Interface contacts:
Residue S65 in chain A is in contact with residue F16 in chain B (closest heavy-atom distance 3.5 Å).
Residue R357 in chain A is in contact with residue K2 in chain B (closest heavy-atom distance 2.9 Å).
Residue I429 in chain A interacts with residue K2 in chain B (closest heavy-atom distance 2.5 Å).
Residue P353 in chain A is in contact with residue L5 in chain B (closest heavy-atom distance 3.7 Å).
Residue Y236 in chain A contacts residue T9 in chain B (closest heavy-atom distance 3.6 Å).
Residue H201 in chain A contacts residue L5 in chain B (closest heavy-atom distance 2.8 Å).
Residue E288 in chain A contacts residue D3 in chain B (closest heavy-atom distance 2.9 Å).
Residue R64 in chain A interacts with residue F16 in chain B (closest heavy-atom distance 3.3 Å).
Residue Y236 in chain A is in contact with residue T11 in chain B (closest heavy-atom distance 3.7 Å).
Residue W296 in chain A is in contact with residue D3 in chain B (closest heavy-atom distance 3.9 Å).
Residue H201 in chain A is in contact with residue G6 in chain B (closest heavy-atom distance 3.7 Å).
Residue Q304 in chain A interacts with residue K2 in chain B (closest heavy-atom distance 3.8 Å).
Residue T351 in chain A is in contact with residue G4 in chain B (closest heavy-atom distance 3.4 Å).
Residue N66 in chain A contacts residue F16 in chain B (closest heavy-atom distance 2.8 Å).
Residue V133 in chain A interacts with residue Y8 in chain B (closest heavy-atom distance 3.9 Å).
Residue P353 in chain A interacts with residue G4 in chain B (closest heavy-atom distance 3.4 Å).
Residue L137 in chain A is in contact with residue Y8 in chain B (closest heavy-atom distance 3.8 Å).
Residue F103 in chain A contacts residue G15 in chain B (closest heavy-atom distance 2.9 Å).
Residue F103 in chain A contacts residue L13 in chain B (closest heavy-atom distance 3.6 Å).
Residue H164 in chain A interacts with residue Y8 in chain B (closest heavy-atom distance 3.0 Å).
Residue F167 in chain A is in contact with residue Y8 in chain B (closest heavy-atom distance 3.6 Å).
Residue E61 in chain A interacts with residue F16 in chain B (closest heavy-atom distance 3.4 Å).
Residue L104 in chain A interacts with residue E14 in chain B (closest heavy-atom distance 3.9 Å).
Residue P353 in chain A contacts residue K2 in chain B (closest heavy-atom distance 3.7 Å).
Residue T351 in chain A interacts with residue L5 in chain B (closest heavy-atom distance 4.0 Å).
Residue E288 in chain A interacts with residue K2 in chain B (closest heavy-atom distance 3.1 Å).
Residue F103 in chain A is in contact with residue F16 in chain B (closest heavy-atom distance 3.6 Å).
Residue R197 in chain A is in contact with residue Y8 in chain B (closest heavy-atom distance 2.8 Å).
Residue A428 in chain A contacts residue T11 in chain B (closest heavy-atom distance 3.6 Å).
Residue Y236 in chain A interacts with residue C10 in chain B (closest heavy-atom distance 3.0 Å).
Residue E288 in chain A is in contact with residue G4 in chain B (closest heavy-atom distance 2.9 Å).
Residue M107 in chain A interacts with residue L13 in chain B (closest heavy-atom distance 3.1 Å).
Residue L104 in chain A interacts with residue G15 in chain B (closest heavy-atom distance 3.7 Å).
Residue A428 in chain A is in contact with residue C10 in chain B (closest heavy-atom distance 3.9 Å).
Residue Y236 in chain A interacts with residue Y8 in chain B (closest heavy-atom distance 4.0 Å).
Residue I429 in chain A contacts residue C10 in chain B (closest heavy-atom distance 3.9 Å).
Residue N66 in chain A is in contact with residue E14 in chain B (closest heavy-atom distance 3.1 Å).
Residue L136 in chain A contacts residue Y8 in chain B (closest heavy-atom distance 3.8 Å).
Residue L235 in chain A interacts with residue L5 in chain B (closest heavy-atom distance 3.6 Å).
Residue Q335 in chain A is in contact with residue K2 in chain B (closest heavy-atom distance 3.5 Å).
Residue R359 in chain A is in contact with residue D3 in chain B (closest heavy-atom distance 2.8 Å).
Residue G105 in chain A contacts residue L13 in chain B (closest heavy-atom distance 3.3 Å).
Residue R197 in chain A is in contact with residue T9 in chain B (closest heavy-atom distance 4.0 Å).
Residue N66 in chain A interacts with residue G15 in chain B (closest heavy-atom distance 3.5 Å).
Residue L104 in chain A contacts residue L13 in chain B (closest heavy-atom distance 3.5 Å).
Residue G352 in chain A interacts with residue D3 in chain B (closest heavy-atom distance 3.7 Å).
Residue F167 in chain A contacts residue E7 in chain B (closest heavy-atom distance 3.8 Å).
Residue T351 in chain A interacts with residue D3 in chain B (closest heavy-atom distance 3.5 Å).
Residue H350 in chain A is in contact with residue D3 in chain B (closest heavy-atom distance 3.4 Å).
Residue Q102 in chain A is in contact with residue L13 in chain B (closest heavy-atom distance 3.3 Å).
Residue I429 in chain A is in contact with residue T11 in chain B (closest heavy-atom distance 3.9 Å).
Residue Y236 in chain A contacts residue L5 in chain B (closest heavy-atom distance 3.8 Å).
Residue P427 in chain A interacts with residue T11 in chain B (closest heavy-atom distance 4.0 Å).
Residue K337 in chain A contacts residue D3 in chain B (closest heavy-atom distance 2.9 Å).
Residue A60 in chain A contacts residue F16 in chain B (closest heavy-atom distance 3.8 Å).
Residue F167 in chain A is in contact with residue G6 in chain B (closest heavy-atom distance 3.9 Å).
Residue Q298 in chain A contacts residue D3 in chain B (closest heavy-atom distance 4.0 Å).
Residue L290 in chain A is in contact with residue D3 in chain B (closest heavy-atom distance 3.6 Å).
Residue L137 in chain A contacts residue T9 in chain B (closest heavy-atom distance 3.4 Å).
Residue F200 in chain A interacts with residue L5 in chain B (closest heavy-atom distance 3.9 Å).

Sequence of chain A:
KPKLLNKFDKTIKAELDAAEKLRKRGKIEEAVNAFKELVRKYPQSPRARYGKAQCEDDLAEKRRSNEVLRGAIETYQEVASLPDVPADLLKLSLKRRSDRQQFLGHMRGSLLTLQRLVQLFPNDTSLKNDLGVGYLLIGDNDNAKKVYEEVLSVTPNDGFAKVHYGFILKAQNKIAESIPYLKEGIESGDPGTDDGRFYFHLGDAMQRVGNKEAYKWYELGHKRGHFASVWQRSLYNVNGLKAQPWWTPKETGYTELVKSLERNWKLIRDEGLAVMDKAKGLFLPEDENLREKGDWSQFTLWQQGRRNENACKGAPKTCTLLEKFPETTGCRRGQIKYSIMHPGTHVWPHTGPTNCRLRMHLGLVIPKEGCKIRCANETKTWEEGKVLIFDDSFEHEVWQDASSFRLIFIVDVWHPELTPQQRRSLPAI

Sequence of chain B:
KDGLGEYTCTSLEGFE

These two protein chains interact to form a complex.